Interface contacts:
Residue F139 in the first protein is in contact with residue G112 in the second protein (closest heavy-atom distance 4.2 Å).
Residue F139 in the first protein interacts with residue K113 in the second protein (closest heavy-atom distance 4.4 Å).
Residue T144 in the first protein contacts residue I111 in the second protein (closest heavy-atom distance 4.1 Å).
Residue F139 in the first protein interacts with residue A114 in the second protein (closest heavy-atom distance 3.6 Å).
Residue F139 in the first protein contacts residue P115 in the second protein (closest heavy-atom distance 3.9 Å).
Residue N140 in the first protein is in contact with residue G112 in the second protein (closest heavy-atom distance 4.5 Å).
Residue E142 in the first protein interacts with residue I111 in the second protein (closest heavy-atom distance 3.3 Å).

This data describes a binding interaction between two proteins.

Sequence of the second protein:
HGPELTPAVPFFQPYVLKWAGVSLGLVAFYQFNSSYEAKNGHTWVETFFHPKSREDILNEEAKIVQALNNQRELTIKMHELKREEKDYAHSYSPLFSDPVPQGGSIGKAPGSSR

Sequence of the first protein:
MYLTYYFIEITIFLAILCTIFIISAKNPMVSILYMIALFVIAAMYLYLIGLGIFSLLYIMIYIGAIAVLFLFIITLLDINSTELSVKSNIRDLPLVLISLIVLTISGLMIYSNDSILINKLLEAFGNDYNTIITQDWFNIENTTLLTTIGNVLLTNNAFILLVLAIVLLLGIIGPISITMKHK